Sequence of chain A:
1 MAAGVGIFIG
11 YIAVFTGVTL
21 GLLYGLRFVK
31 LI

Contacts between the two chains:
Residue I309 in chain B is in contact with residue L22 in chain A (closest heavy-atom distance 4.4 Å).
Residue L313 in chain B interacts with residue L23 in chain A (closest heavy-atom distance 3.7 Å).
Residue I309 in chain B interacts with residue V18 in chain A (closest heavy-atom distance 3.8 Å).
Residue Q317 in chain B interacts with residue L31 in chain A (closest heavy-atom distance 2.8 Å).
Residue L313 in chain B contacts residue L26 in chain A (closest heavy-atom distance 4.0 Å).
Residue L306 in chain B is in contact with residue F15 in chain A (closest heavy-atom distance 4.0 Å).
Residue V298 in chain B contacts residue Y11 in chain A (closest heavy-atom distance 3.5 Å).
Residue A302 in chain B contacts residue F15 in chain A (closest heavy-atom distance 4.0 Å).
Residue I309 in chain B interacts with residue F15 in chain A (closest heavy-atom distance 3.7 Å).
Residue K320 in chain B contacts residue I32 in chain A (closest heavy-atom distance 3.5 Å).
Residue L313 in chain B interacts with residue I32 in chain A (closest heavy-atom distance 3.2 Å).
Residue L306 in chain B interacts with residue L22 in chain A (closest heavy-atom distance 4.2 Å).
Residue L313 in chain B contacts residue T19 in chain A (closest heavy-atom distance 4.7 Å).
Residue K314 in chain B contacts residue I32 in chain A (closest heavy-atom distance 5.0 Å).
Residue I309 in chain B contacts residue T19 in chain A (closest heavy-atom distance 3.7 Å).
Residue Q317 in chain B contacts residue I32 in chain A (closest heavy-atom distance 3.5 Å).
Residue M305 in chain B contacts residue F15 in chain A (closest heavy-atom distance 3.2 Å).
Residue L310 in chain B interacts with residue L22 in chain A (closest heavy-atom distance 4.2 Å).
Residue K316 in chain B is in contact with residue I32 in chain A (closest heavy-atom distance 3.8 Å).
Residue L313 in chain B contacts residue L22 in chain A (closest heavy-atom distance 3.8 Å).
Residue K316 in chain B contacts residue L23 in chain A (closest heavy-atom distance 4.8 Å).
Residue M305 in chain B contacts residue Y11 in chain A (closest heavy-atom distance 4.0 Å).
Residue L306 in chain B is in contact with residue V18 in chain A (closest heavy-atom distance 5.0 Å).
Residue A302 in chain B is in contact with residue Y11 in chain A (closest heavy-atom distance 4.1 Å).

These two protein chains interact to form a complex.

Sequence of chain B:
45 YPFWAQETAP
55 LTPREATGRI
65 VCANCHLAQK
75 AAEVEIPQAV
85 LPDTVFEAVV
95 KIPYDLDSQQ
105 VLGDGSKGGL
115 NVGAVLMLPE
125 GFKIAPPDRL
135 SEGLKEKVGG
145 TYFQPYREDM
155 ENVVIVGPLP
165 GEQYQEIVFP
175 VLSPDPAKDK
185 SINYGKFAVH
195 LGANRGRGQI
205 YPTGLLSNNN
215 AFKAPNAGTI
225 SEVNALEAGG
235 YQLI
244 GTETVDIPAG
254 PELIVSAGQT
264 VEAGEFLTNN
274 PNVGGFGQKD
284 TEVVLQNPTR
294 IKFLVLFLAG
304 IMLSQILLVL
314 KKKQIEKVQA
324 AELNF